Sequence of the second protein:
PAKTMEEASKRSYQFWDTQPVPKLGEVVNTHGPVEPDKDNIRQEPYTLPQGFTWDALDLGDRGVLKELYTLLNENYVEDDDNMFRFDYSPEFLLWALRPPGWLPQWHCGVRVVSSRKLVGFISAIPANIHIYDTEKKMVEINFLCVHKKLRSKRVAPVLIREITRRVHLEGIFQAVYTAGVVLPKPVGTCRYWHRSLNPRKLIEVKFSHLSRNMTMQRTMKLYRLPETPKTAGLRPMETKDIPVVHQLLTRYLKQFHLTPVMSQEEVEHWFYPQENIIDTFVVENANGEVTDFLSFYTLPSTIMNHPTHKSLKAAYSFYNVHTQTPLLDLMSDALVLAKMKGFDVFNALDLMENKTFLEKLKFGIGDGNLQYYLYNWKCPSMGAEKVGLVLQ

This data describes a binding interaction between two proteins.

Residue-level contacts at the interface:
Residue H219 in the second protein is in contact with residue P8 in the first protein (closest heavy-atom distance 4.7 Å).
Residue D377 in the second protein interacts with residue P8 in the first protein (closest heavy-atom distance 4.6 Å).
Residue Y86 in the second protein interacts with residue K3 in the first protein (closest heavy-atom distance 3.2 Å).
Residue S311 in the second protein is in contact with residue F5 in the first protein (closest heavy-atom distance 2.7 Å).
Residue Q402 in the second protein interacts with residue G2 in the first protein (closest heavy-atom distance 4.3 Å).
Residue G190 in the second protein contacts residue S4 in the first protein (closest heavy-atom distance 3.5 Å).
Residue N379 in the second protein contacts residue S4 in the first protein (closest heavy-atom distance 3.2 Å).
Residue D377 in the second protein interacts with residue R9 in the first protein (closest heavy-atom distance 4.2 Å).
Residue G378 in the second protein is in contact with residue S6 in the first protein (closest heavy-atom distance 3.0 Å).
Residue H204 in the second protein contacts residue P8 in the first protein (closest heavy-atom distance 3.5 Å).
Residue I375 in the second protein contacts residue P8 in the first protein (closest heavy-atom distance 3.2 Å).
Residue F217 in the second protein interacts with residue S6 in the first protein (closest heavy-atom distance 3.6 Å).
Residue V87 in the second protein is in contact with residue S4 in the first protein (closest heavy-atom distance 4.0 Å).
Residue D377 in the second protein contacts residue S6 in the first protein (closest heavy-atom distance 3.0 Å).
Residue L380 in the second protein interacts with residue S4 in the first protein (closest heavy-atom distance 4.5 Å).
Residue Y307 in the second protein is in contact with residue G2 in the first protein (closest heavy-atom distance 4.5 Å).
Residue T188 in the second protein contacts residue G2 in the first protein (closest heavy-atom distance 4.6 Å).
Residue V87 in the second protein contacts residue K3 in the first protein (closest heavy-atom distance 4.1 Å).
Residue Y326 in the second protein interacts with residue G2 in the first protein (closest heavy-atom distance 4.2 Å).
Residue E88 in the second protein interacts with residue F5 in the first protein (closest heavy-atom distance 3.7 Å).
Residue Y202 in the second protein contacts residue S4 in the first protein (closest heavy-atom distance 3.7 Å).
Residue N152 in the second protein interacts with residue K3 in the first protein (closest heavy-atom distance 4.0 Å).
Residue T188 in the second protein interacts with residue K3 in the first protein (closest heavy-atom distance 2.9 Å).
Residue L380 in the second protein contacts residue K3 in the first protein (closest heavy-atom distance 3.3 Å).
Residue D377 in the second protein interacts with residue K7 in the first protein (closest heavy-atom distance 2.6 Å).
Residue I375 in the second protein contacts residue K7 in the first protein (closest heavy-atom distance 4.0 Å).
Residue F96 in the second protein is in contact with residue G2 in the first protein (closest heavy-atom distance 4.0 Å).
Residue D90 in the second protein contacts residue F5 in the first protein (closest heavy-atom distance 4.4 Å).
Residue Y98 in the second protein is in contact with residue G2 in the first protein (closest heavy-atom distance 3.9 Å).
Residue H204 in the second protein interacts with residue S6 in the first protein (closest heavy-atom distance 3.0 Å).
Residue R95 in the second protein interacts with residue F5 in the first protein (closest heavy-atom distance 4.4 Å).
Residue G378 in the second protein contacts residue S4 in the first protein (closest heavy-atom distance 3.8 Å).
Residue G376 in the second protein is in contact with residue K7 in the first protein (closest heavy-atom distance 3.0 Å).
Residue S218 in the second protein contacts residue P8 in the first protein (closest heavy-atom distance 4.1 Å).
Residue F217 in the second protein is in contact with residue P8 in the first protein (closest heavy-atom distance 3.4 Å).
Residue I375 in the second protein is in contact with residue R9 in the first protein (closest heavy-atom distance 2.7 Å).
Residue F217 in the second protein interacts with residue F5 in the first protein (closest heavy-atom distance 3.7 Å).
Residue G376 in the second protein contacts residue P8 in the first protein (closest heavy-atom distance 4.0 Å).
Residue L322 in the second protein interacts with residue F5 in the first protein (closest heavy-atom distance 4.5 Å).
Residue G376 in the second protein interacts with residue R9 in the first protein (closest heavy-atom distance 3.9 Å).
Residue L380 in the second protein contacts residue G2 in the first protein (closest heavy-atom distance 4.2 Å).
Residue G376 in the second protein is in contact with residue S6 in the first protein (closest heavy-atom distance 3.1 Å).
Residue Y202 in the second protein is in contact with residue S6 in the first protein (closest heavy-atom distance 3.5 Å).
Residue F217 in the second protein contacts residue K7 in the first protein (closest heavy-atom distance 3.7 Å).
Residue F96 in the second protein contacts residue F5 in the first protein (closest heavy-atom distance 3.4 Å).
Residue Y202 in the second protein is in contact with residue G2 in the first protein (closest heavy-atom distance 2.9 Å).
Residue H204 in the second protein interacts with residue K7 in the first protein (closest heavy-atom distance 3.4 Å).
Residue F94 in the second protein interacts with residue K7 in the first protein (closest heavy-atom distance 4.0 Å).
Residue M93 in the second protein interacts with residue K7 in the first protein (closest heavy-atom distance 4.0 Å).
Residue D91 in the second protein interacts with residue K7 in the first protein (closest heavy-atom distance 2.5 Å).
Residue F94 in the second protein contacts residue F5 in the first protein (closest heavy-atom distance 3.3 Å).
Residue H219 in the second protein contacts residue R9 in the first protein (closest heavy-atom distance 3.6 Å).
Residue D89 in the second protein is in contact with residue F5 in the first protein (closest heavy-atom distance 3.4 Å).
Residue D89 in the second protein contacts residue K7 in the first protein (closest heavy-atom distance 2.8 Å).
Residue K216 in the second protein is in contact with residue K7 in the first protein (closest heavy-atom distance 4.6 Å).
Residue A189 in the second protein is in contact with residue K3 in the first protein (closest heavy-atom distance 3.6 Å).
Residue F96 in the second protein contacts residue S4 in the first protein (closest heavy-atom distance 3.8 Å).
Residue D377 in the second protein interacts with residue F5 in the first protein (closest heavy-atom distance 4.2 Å).
Residue V87 in the second protein interacts with residue F5 in the first protein (closest heavy-atom distance 4.0 Å).
Residue G190 in the second protein is in contact with residue K3 in the first protein (closest heavy-atom distance 2.9 Å).

Sequence of the first protein:
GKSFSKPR